Sequence of the first protein:
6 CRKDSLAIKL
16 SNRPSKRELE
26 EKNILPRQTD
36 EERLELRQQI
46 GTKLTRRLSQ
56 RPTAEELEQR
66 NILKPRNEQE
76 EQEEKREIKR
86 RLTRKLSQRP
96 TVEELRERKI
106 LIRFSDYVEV

This data describes a binding interaction between two proteins.

Sequence of the second protein:
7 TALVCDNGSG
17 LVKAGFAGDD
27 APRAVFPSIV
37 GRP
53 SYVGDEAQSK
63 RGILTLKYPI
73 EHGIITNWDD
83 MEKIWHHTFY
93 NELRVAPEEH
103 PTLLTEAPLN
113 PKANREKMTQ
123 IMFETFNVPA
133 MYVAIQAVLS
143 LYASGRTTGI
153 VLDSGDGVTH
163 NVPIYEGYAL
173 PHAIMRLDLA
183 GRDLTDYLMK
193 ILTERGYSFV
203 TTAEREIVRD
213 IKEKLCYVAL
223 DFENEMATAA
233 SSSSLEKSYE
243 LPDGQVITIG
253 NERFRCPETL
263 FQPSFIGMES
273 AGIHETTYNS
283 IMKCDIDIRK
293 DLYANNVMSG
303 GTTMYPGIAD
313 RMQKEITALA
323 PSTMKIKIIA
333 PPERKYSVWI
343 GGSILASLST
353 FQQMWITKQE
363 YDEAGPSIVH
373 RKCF

Residue-level contacts at the interface:
Residue Y167 in the second protein contacts residue L62 in the first protein (closest heavy-atom distance 3.8 Å).
Residue I290 in the second protein interacts with residue I67 in the first protein (closest heavy-atom distance 3.8 Å).
Residue M306 in the second protein is in contact with residue E26 in the first protein (closest heavy-atom distance 4.3 Å).
Residue G147 in the second protein is in contact with residue I45 in the first protein (closest heavy-atom distance 3.7 Å).
Residue A171 in the second protein interacts with residue L68 in the first protein (closest heavy-atom distance 4.3 Å).
Residue T352 in the second protein interacts with residue T50 in the first protein (closest heavy-atom distance 3.3 Å).
Residue F376 in the second protein interacts with residue R56 in the first protein (closest heavy-atom distance 2.6 Å).
Residue P334 in the second protein contacts residue E26 in the first protein (closest heavy-atom distance 3.4 Å).
Residue D26 in the second protein interacts with residue R38 in the first protein (closest heavy-atom distance 3.6 Å).
Residue H174 in the second protein contacts residue I67 in the first protein (closest heavy-atom distance 3.6 Å).
Residue Y144 in the second protein is in contact with residue I45 in the first protein (closest heavy-atom distance 3.8 Å).
Residue L347 in the second protein interacts with residue L53 in the first protein (closest heavy-atom distance 3.7 Å).
Residue T149 in the second protein is in contact with residue R52 in the first protein (closest heavy-atom distance 3.8 Å).
Residue E242 in the second protein contacts residue S10 in the first protein (closest heavy-atom distance 3.8 Å).
Residue P334 in the second protein is in contact with residue E25 in the first protein (closest heavy-atom distance 3.8 Å).
Residue D287 in the second protein is in contact with residue N66 in the first protein (closest heavy-atom distance 2.8 Å).
Residue S240 in the second protein interacts with residue N17 in the first protein (closest heavy-atom distance 2.8 Å).
Residue S345 in the second protein interacts with residue R42 in the first protein (closest heavy-atom distance 3.6 Å).
Residue P173 in the second protein contacts residue L68 in the first protein (closest heavy-atom distance 4.2 Å).
Residue E242 in the second protein is in contact with residue K14 in the first protein (closest heavy-atom distance 3.2 Å).
Residue I346 in the second protein interacts with residue L49 in the first protein (closest heavy-atom distance 3.9 Å).
Residue K216 in the second protein interacts with residue K27 in the first protein (closest heavy-atom distance 4.3 Å).
Residue L350 in the second protein contacts residue L49 in the first protein (closest heavy-atom distance 3.7 Å).
Residue M306 in the second protein interacts with residue K27 in the first protein (closest heavy-atom distance 4.4 Å).
Residue S240 in the second protein is in contact with residue I13 in the first protein (closest heavy-atom distance 3.5 Å).
Residue L172 in the second protein contacts residue L68 in the first protein (closest heavy-atom distance 3.6 Å).
Residue L350 in the second protein interacts with residue L53 in the first protein (closest heavy-atom distance 4.3 Å).
Residue T149 in the second protein is in contact with residue L49 in the first protein (closest heavy-atom distance 4.0 Å).
Residue I346 in the second protein is in contact with residue G46 in the first protein (closest heavy-atom distance 4.3 Å).
Residue E335 in the second protein contacts residue N28 in the first protein (closest heavy-atom distance 4.1 Å).
Residue G169 in the second protein is in contact with residue R56 in the first protein (closest heavy-atom distance 3.4 Å).
Residue P334 in the second protein contacts residue R32 in the first protein (closest heavy-atom distance 4.0 Å).
Residue P308 in the second protein contacts residue K27 in the first protein (closest heavy-atom distance 4.5 Å).
Residue A145 in the second protein is in contact with residue I45 in the first protein (closest heavy-atom distance 3.6 Å).
Residue V248 in the second protein interacts with residue I13 in the first protein (closest heavy-atom distance 3.7 Å).
Residue G24 in the second protein contacts residue R42 in the first protein (closest heavy-atom distance 3.2 Å).
Residue Y170 in the second protein is in contact with residue P57 in the first protein (closest heavy-atom distance 3.1 Å).
Residue E215 in the second protein is in contact with residue K27 in the first protein (closest heavy-atom distance 3.1 Å).
Residue H174 in the second protein is in contact with residue K69 in the first protein (closest heavy-atom distance 3.9 Å).
Residue K239 in the second protein interacts with residue N17 in the first protein (closest heavy-atom distance 2.9 Å).
Residue E168 in the second protein interacts with residue R52 in the first protein (closest heavy-atom distance 4.4 Å).
Residue Y170 in the second protein is in contact with residue T58 in the first protein (closest heavy-atom distance 3.5 Å).
Residue Y170 in the second protein contacts residue L62 in the first protein (closest heavy-atom distance 3.6 Å).
Residue Y144 in the second protein contacts residue R56 in the first protein (closest heavy-atom distance 4.5 Å).
Residue L172 in the second protein contacts residue I67 in the first protein (closest heavy-atom distance 4.1 Å).
Residue R148 in the second protein contacts residue R52 in the first protein (closest heavy-atom distance 4.4 Å).
Residue E168 in the second protein interacts with residue R56 in the first protein (closest heavy-atom distance 3.1 Å).
Residue I346 in the second protein is in contact with residue R42 in the first protein (closest heavy-atom distance 3.8 Å).
Residue S349 in the second protein contacts residue R42 in the first protein (closest heavy-atom distance 2.8 Å).
Residue I346 in the second protein contacts residue I45 in the first protein (closest heavy-atom distance 3.8 Å).
Residue Y167 in the second protein interacts with residue I67 in the first protein (closest heavy-atom distance 3.5 Å).
Residue Y170 in the second protein is in contact with residue R56 in the first protein (closest heavy-atom distance 3.5 Å).
Residue P334 in the second protein interacts with residue N28 in the first protein (closest heavy-atom distance 3.6 Å).
Residue G147 in the second protein interacts with residue R52 in the first protein (closest heavy-atom distance 2.7 Å).
Residue L350 in the second protein interacts with residue T50 in the first protein (closest heavy-atom distance 3.6 Å).
Residue E168 in the second protein is in contact with residue P57 in the first protein (closest heavy-atom distance 3.6 Å).
Residue L350 in the second protein interacts with residue G46 in the first protein (closest heavy-atom distance 3.5 Å).
Residue Y170 in the second protein is in contact with residue A59 in the first protein (closest heavy-atom distance 3.3 Å).
Residue Y144 in the second protein interacts with residue L53 in the first protein (closest heavy-atom distance 3.5 Å).
Residue Y144 in the second protein interacts with residue L49 in the first protein (closest heavy-atom distance 3.7 Å).